Interface contacts:
Residue L11 in the first protein is in contact with residue V394 in the second protein (closest heavy-atom distance 3.6 Å).
Residue Q38 in the first protein interacts with residue K361 in the second protein (closest heavy-atom distance 4.0 Å).
Residue Y45 in the first protein contacts residue C385 in the second protein (closest heavy-atom distance 3.7 Å).
Residue K7 in the first protein interacts with residue V394 in the second protein (closest heavy-atom distance 3.3 Å).
Residue K7 in the first protein contacts residue T395 in the second protein (closest heavy-atom distance 3.7 Å).
Residue Y15 in the first protein contacts residue V353 in the second protein (closest heavy-atom distance 3.6 Å).
Residue E47 in the first protein is in contact with residue N391 in the second protein (closest heavy-atom distance 4.5 Å).
Residue L11 in the first protein contacts residue V353 in the second protein (closest heavy-atom distance 4.0 Å).
Residue L12 in the first protein is in contact with residue V353 in the second protein (closest heavy-atom distance 3.3 Å).
Residue S8 in the first protein is in contact with residue T395 in the second protein (closest heavy-atom distance 3.8 Å).
Residue S4 in the first protein contacts residue T395 in the second protein (closest heavy-atom distance 1.4 Å).
Residue M1 in the first protein contacts residue T395 in the second protein (closest heavy-atom distance 3.4 Å).
Residue V41 in the first protein interacts with residue L357 in the second protein (closest heavy-atom distance 4.4 Å).
Residue Y15 in the first protein interacts with residue P349 in the second protein (closest heavy-atom distance 4.2 Å).
Residue S6 in the first protein interacts with residue T395 in the second protein (closest heavy-atom distance 3.0 Å).
Residue Y45 in the first protein is in contact with residue N390 in the second protein (closest heavy-atom distance 3.7 Å).
Residue M1 in the first protein is in contact with residue V394 in the second protein (closest heavy-atom distance 5.0 Å).
Residue S4 in the first protein is in contact with residue N392 in the second protein (closest heavy-atom distance 4.7 Å).
Residue V39 in the first protein is in contact with residue L357 in the second protein (closest heavy-atom distance 4.3 Å).
Residue I46 in the first protein is in contact with residue I389 in the second protein (closest heavy-atom distance 4.6 Å).
Residue I46 in the first protein is in contact with residue N390 in the second protein (closest heavy-atom distance 3.7 Å).
Residue S5 in the first protein contacts residue T395 in the second protein (closest heavy-atom distance 1.9 Å).
Residue S5 in the first protein interacts with residue N390 in the second protein (closest heavy-atom distance 3.3 Å).
Residue A2 in the first protein interacts with residue K396 in the second protein (closest heavy-atom distance 3.3 Å).
Residue Y45 in the first protein interacts with residue D382 in the second protein (closest heavy-atom distance 2.5 Å).
Residue L11 in the first protein contacts residue D348 in the second protein (closest heavy-atom distance 4.6 Å).
Residue Y15 in the first protein interacts with residue K350 in the second protein (closest heavy-atom distance 3.3 Å).
Residue V41 in the first protein is in contact with residue H360 in the second protein (closest heavy-atom distance 3.5 Å).
Residue A2 in the first protein contacts residue T395 in the second protein (closest heavy-atom distance 2.9 Å).
Residue L11 in the first protein contacts residue P349 in the second protein (closest heavy-atom distance 3.5 Å).
Residue Q3 in the first protein interacts with residue T395 in the second protein (closest heavy-atom distance 4.1 Å).
Residue V42 in the first protein is in contact with residue I389 in the second protein (closest heavy-atom distance 4.4 Å).
Residue R14 in the first protein interacts with residue P349 in the second protein (closest heavy-atom distance 3.5 Å).
Residue Q38 in the first protein contacts residue L357 in the second protein (closest heavy-atom distance 3.1 Å).
Residue S5 in the first protein interacts with residue N391 in the second protein (closest heavy-atom distance 3.1 Å).
Residue M1 in the first protein contacts residue L346 in the second protein (closest heavy-atom distance 3.9 Å).
Residue S8 in the first protein contacts residue V394 in the second protein (closest heavy-atom distance 4.8 Å).
Residue Q3 in the first protein contacts residue K396 in the second protein (closest heavy-atom distance 3.3 Å).
Residue K7 in the first protein is in contact with residue L346 in the second protein (closest heavy-atom distance 3.8 Å).
Residue V42 in the first protein is in contact with residue V353 in the second protein (closest heavy-atom distance 3.9 Å).
Residue S8 in the first protein interacts with residue Y352 in the second protein (closest heavy-atom distance 2.6 Å).
Residue E47 in the first protein interacts with residue N390 in the second protein (closest heavy-atom distance 2.9 Å).
Residue L11 in the first protein interacts with residue L346 in the second protein (closest heavy-atom distance 4.0 Å).
Residue S4 in the first protein is in contact with residue K396 in the second protein (closest heavy-atom distance 2.7 Å).
Residue M1 in the first protein interacts with residue K396 in the second protein (closest heavy-atom distance 3.6 Å).
Residue Q38 in the first protein is in contact with residue Q354 in the second protein (closest heavy-atom distance 4.3 Å).
Residue S8 in the first protein contacts residue N390 in the second protein (closest heavy-atom distance 4.8 Å).
Residue M1 in the first protein contacts residue E343 in the second protein (closest heavy-atom distance 3.7 Å).
Residue Y45 in the first protein is in contact with residue H360 in the second protein (closest heavy-atom distance 3.9 Å).
Residue S8 in the first protein is in contact with residue I389 in the second protein (closest heavy-atom distance 2.9 Å).
Residue S4 in the first protein contacts residue V394 in the second protein (closest heavy-atom distance 4.5 Å).
Residue L11 in the first protein is in contact with residue Y352 in the second protein (closest heavy-atom distance 4.0 Å).
Residue M1 in the first protein contacts residue A393 in the second protein (closest heavy-atom distance 4.7 Å).
Residue Y15 in the first protein interacts with residue Q354 in the second protein (closest heavy-atom distance 4.3 Å).
Residue V42 in the first protein contacts residue L357 in the second protein (closest heavy-atom distance 3.3 Å).
Residue S5 in the first protein contacts residue K396 in the second protein (closest heavy-atom distance 4.5 Å).
Residue Y45 in the first protein interacts with residue I389 in the second protein (closest heavy-atom distance 3.3 Å).
Residue E47 in the first protein is in contact with residue G386 in the second protein (closest heavy-atom distance 4.5 Å).
Residue Y45 in the first protein interacts with residue L381 in the second protein (closest heavy-atom distance 4.2 Å).
Residue Y45 in the first protein contacts residue G386 in the second protein (closest heavy-atom distance 4.5 Å).

Sequence of the second protein:
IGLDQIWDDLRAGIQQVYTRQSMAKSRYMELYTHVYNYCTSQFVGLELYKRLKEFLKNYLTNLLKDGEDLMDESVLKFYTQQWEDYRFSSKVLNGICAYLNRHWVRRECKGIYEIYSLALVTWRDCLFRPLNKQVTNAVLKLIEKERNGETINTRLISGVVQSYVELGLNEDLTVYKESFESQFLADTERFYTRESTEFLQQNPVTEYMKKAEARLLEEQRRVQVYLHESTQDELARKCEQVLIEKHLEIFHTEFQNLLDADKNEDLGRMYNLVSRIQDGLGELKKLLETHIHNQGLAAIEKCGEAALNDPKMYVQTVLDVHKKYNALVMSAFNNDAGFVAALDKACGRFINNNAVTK

These two protein chains interact to form a complex.

Sequence of the first protein:
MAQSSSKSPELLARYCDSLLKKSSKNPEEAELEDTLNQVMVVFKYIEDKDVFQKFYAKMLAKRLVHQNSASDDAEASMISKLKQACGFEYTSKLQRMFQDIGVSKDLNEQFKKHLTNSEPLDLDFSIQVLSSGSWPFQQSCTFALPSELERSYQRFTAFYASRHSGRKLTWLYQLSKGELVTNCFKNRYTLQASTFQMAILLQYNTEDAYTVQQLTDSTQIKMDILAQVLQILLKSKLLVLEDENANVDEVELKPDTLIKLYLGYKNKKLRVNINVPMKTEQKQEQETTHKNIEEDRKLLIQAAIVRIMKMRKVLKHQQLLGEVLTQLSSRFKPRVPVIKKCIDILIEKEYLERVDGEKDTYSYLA